Sequence of protein 1:
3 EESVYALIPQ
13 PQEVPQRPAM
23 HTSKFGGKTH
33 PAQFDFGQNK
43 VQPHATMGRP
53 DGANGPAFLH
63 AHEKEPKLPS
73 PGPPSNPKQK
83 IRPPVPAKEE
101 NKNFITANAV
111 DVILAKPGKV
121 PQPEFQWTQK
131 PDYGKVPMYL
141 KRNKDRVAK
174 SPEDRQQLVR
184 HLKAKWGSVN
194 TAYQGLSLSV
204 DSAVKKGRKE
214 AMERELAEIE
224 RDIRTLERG

Interface contacts:
Residue E3 in protein 2 contacts residue D204 in protein 1 (closest heavy-atom distance 4.6 Å).
Residue T130 in protein 2 contacts residue D204 in protein 1 (closest heavy-atom distance 3.2 Å).
Residue N50 in protein 2 is in contact with residue K208 in protein 1 (closest heavy-atom distance 4.3 Å).
Residue E55 in protein 2 contacts residue V207 in protein 1 (closest heavy-atom distance 4.4 Å).

These two protein chains interact to form a complex.

Sequence of protein 2:
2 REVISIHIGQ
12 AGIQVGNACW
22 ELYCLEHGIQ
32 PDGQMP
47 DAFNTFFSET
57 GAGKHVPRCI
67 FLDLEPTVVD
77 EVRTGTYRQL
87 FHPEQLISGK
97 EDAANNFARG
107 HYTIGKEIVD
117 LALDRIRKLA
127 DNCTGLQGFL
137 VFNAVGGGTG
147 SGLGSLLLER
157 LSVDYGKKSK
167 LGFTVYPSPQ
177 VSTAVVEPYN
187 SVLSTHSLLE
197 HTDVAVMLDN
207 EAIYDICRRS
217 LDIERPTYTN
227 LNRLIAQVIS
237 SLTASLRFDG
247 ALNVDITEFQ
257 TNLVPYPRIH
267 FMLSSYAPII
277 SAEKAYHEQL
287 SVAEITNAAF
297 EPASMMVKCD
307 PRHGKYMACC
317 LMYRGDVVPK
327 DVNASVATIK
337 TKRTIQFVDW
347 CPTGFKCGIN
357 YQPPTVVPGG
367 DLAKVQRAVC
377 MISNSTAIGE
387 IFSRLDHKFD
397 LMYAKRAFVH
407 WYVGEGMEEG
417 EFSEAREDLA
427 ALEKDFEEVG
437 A